Sequence of the first protein:
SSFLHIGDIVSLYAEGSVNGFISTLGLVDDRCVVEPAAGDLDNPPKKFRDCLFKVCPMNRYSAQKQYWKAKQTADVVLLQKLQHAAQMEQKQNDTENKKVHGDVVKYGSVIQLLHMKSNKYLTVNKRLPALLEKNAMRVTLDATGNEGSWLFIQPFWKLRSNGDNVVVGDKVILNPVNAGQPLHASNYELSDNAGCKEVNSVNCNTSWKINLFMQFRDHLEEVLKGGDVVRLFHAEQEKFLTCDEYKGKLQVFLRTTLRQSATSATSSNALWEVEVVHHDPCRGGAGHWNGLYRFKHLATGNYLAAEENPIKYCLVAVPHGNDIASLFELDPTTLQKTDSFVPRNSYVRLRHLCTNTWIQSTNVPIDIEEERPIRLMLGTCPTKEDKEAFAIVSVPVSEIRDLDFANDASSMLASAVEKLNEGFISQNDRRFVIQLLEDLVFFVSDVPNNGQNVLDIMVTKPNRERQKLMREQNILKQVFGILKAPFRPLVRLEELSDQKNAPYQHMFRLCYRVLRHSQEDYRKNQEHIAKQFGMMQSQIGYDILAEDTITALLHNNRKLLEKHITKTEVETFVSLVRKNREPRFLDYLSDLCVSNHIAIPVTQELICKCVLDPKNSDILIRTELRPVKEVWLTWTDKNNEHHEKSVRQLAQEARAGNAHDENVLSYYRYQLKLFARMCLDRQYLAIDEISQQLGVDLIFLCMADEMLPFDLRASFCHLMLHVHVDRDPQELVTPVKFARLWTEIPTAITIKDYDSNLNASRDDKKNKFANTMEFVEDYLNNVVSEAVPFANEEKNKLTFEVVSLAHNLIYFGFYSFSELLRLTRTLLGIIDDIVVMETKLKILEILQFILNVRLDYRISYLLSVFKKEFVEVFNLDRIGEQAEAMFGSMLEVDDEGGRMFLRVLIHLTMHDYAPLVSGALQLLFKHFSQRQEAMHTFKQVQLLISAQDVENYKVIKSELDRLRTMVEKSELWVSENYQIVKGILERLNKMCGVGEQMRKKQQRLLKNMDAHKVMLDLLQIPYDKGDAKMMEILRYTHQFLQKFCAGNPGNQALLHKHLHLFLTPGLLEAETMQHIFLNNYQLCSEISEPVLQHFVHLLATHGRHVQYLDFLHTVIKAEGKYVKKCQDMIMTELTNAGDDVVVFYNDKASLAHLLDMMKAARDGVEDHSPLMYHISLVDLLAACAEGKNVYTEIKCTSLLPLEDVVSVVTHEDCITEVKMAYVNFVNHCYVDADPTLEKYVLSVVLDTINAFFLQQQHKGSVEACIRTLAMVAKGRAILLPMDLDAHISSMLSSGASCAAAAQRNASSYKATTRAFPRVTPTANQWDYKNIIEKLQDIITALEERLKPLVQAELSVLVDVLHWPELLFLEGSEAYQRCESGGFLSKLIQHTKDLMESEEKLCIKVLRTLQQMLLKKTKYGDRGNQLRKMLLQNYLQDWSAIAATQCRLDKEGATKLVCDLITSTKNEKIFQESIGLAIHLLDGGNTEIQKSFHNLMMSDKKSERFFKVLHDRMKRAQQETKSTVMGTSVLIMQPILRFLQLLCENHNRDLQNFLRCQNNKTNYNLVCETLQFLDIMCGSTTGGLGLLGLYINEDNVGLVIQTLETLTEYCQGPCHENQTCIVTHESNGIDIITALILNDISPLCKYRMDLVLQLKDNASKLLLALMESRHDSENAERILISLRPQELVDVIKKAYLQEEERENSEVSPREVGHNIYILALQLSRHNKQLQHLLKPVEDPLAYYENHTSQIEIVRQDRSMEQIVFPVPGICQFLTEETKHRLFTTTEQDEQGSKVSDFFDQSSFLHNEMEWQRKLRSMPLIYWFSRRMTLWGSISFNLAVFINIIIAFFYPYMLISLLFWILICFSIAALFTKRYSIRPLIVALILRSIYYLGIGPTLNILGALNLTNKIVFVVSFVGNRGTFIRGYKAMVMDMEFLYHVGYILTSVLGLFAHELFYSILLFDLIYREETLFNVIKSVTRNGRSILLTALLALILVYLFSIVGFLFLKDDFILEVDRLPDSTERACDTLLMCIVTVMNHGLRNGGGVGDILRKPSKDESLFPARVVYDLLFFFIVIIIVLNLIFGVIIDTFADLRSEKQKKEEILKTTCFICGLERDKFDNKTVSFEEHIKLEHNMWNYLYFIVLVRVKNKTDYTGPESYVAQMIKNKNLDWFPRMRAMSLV

These two protein chains interact to form a complex.

Interface contacts:
Residue S2484 in the second protein contacts residue V2399 in the first protein (closest heavy-atom distance 3.4 Å).
Residue M2605 in the second protein is in contact with residue N2550 in the first protein (closest heavy-atom distance 3.3 Å).
Residue D2518 in the second protein is in contact with residue R2524 in the first protein (closest heavy-atom distance 2.3 Å).
Residue H95 in the second protein is in contact with residue L1922 in the first protein (closest heavy-atom distance 3.7 Å).
Residue S6 in the second protein is in contact with residue L374 in the first protein (closest heavy-atom distance 3.3 Å).
Residue D2486 in the second protein contacts residue R2401 in the first protein (closest heavy-atom distance 3.6 Å).
Residue K169 in the second protein interacts with residue A246 in the first protein (closest heavy-atom distance 3.6 Å).
Residue W168 in the second protein is in contact with residue D425 in the first protein (closest heavy-atom distance 3.8 Å).
Residue F2501 in the second protein interacts with residue R2471 in the first protein (closest heavy-atom distance 3.6 Å).
Residue G2474 in the second protein is in contact with residue R2471 in the first protein (closest heavy-atom distance 2.7 Å).
Residue K145 in the second protein is in contact with residue T1292 in the first protein (closest heavy-atom distance 3.5 Å).
Residue K92 in the second protein interacts with residue G1923 in the first protein (closest heavy-atom distance 3.5 Å).
Residue R2606 in the second protein contacts residue N2550 in the first protein (closest heavy-atom distance 3.8 Å).
Residue V2515 in the second protein contacts residue F2520 in the first protein (closest heavy-atom distance 3.3 Å).
Residue Y2381 in the second protein is in contact with residue N2216 in the first protein (closest heavy-atom distance 3.5 Å).
Residue K2482 in the second protein is in contact with residue D2400 in the first protein (closest heavy-atom distance 2.8 Å).
Residue E2163 in the second protein interacts with residue K2535 in the first protein (closest heavy-atom distance 2.7 Å).
Residue K92 in the second protein is in contact with residue L1924 in the first protein (closest heavy-atom distance 3.8 Å).
Residue F2388 in the second protein interacts with residue Y2223 in the first protein (closest heavy-atom distance 3.5 Å).
Residue F7 in the second protein contacts residue L374 in the first protein (closest heavy-atom distance 3.2 Å).
Residue L2459 in the second protein is in contact with residue A2220 in the first protein (closest heavy-atom distance 3.7 Å).
Residue Y2381 in the second protein contacts residue S2342 in the first protein (closest heavy-atom distance 3.5 Å).
Residue E2163 in the second protein is in contact with residue R2545 in the first protein (closest heavy-atom distance 2.3 Å).
Residue D2497 in the second protein interacts with residue R2471 in the first protein (closest heavy-atom distance 3.1 Å).
Residue K2482 in the second protein interacts with residue E2398 in the first protein (closest heavy-atom distance 3.6 Å).
Residue R2604 in the second protein contacts residue N2550 in the first protein (closest heavy-atom distance 3.5 Å).
Residue R2367 in the second protein is in contact with residue E2352 in the first protein (closest heavy-atom distance 2.5 Å).
Residue F2501 in the second protein interacts with residue L2470 in the first protein (closest heavy-atom distance 3.7 Å).
Residue F2490 in the second protein is in contact with residue V2463 in the first protein (closest heavy-atom distance 3.5 Å).
Residue N467 in the second protein contacts residue D1330 in the first protein (closest heavy-atom distance 2.9 Å).
Residue A96 in the second protein contacts residue T1919 in the first protein (closest heavy-atom distance 3.1 Å).
Residue Q70 in the second protein interacts with residue Y1928 in the first protein (closest heavy-atom distance 2.7 Å).
Residue K137 in the second protein is in contact with residue H1288 in the first protein (closest heavy-atom distance 3.6 Å).
Residue L2459 in the second protein interacts with residue F2221 in the first protein (closest heavy-atom distance 3.8 Å).
Residue Y2381 in the second protein interacts with residue I2219 in the first protein (closest heavy-atom distance 3.6 Å).
Residue A2521 in the second protein is in contact with residue R2524 in the first protein (closest heavy-atom distance 3.7 Å).
Residue R171 in the second protein contacts residue T372 in the first protein (closest heavy-atom distance 3.8 Å).
Residue K169 in the second protein interacts with residue E247 in the first protein (closest heavy-atom distance 3.1 Å).
Residue G2477 in the second protein contacts residue R2471 in the first protein (closest heavy-atom distance 3.1 Å).
Residue P2483 in the second protein contacts residue V2399 in the first protein (closest heavy-atom distance 3.4 Å).
Residue K145 in the second protein interacts with residue D1331 in the first protein (closest heavy-atom distance 2.4 Å).
Residue D2478 in the second protein is in contact with residue R2471 in the first protein (closest heavy-atom distance 3.4 Å).
Residue R2481 in the second protein contacts residue D2400 in the first protein (closest heavy-atom distance 3.8 Å).
Residue F2513 in the second protein interacts with residue F2513 in the first protein (closest heavy-atom distance 3.3 Å).
Residue L170 in the second protein is in contact with residue Y386 in the first protein (closest heavy-atom distance 3.5 Å).
Residue L2389 in the second protein interacts with residue L2339 in the first protein (closest heavy-atom distance 3.8 Å).
Residue I2378 in the second protein is in contact with residue F2346 in the first protein (closest heavy-atom distance 3.6 Å).
Residue L2371 in the second protein is in contact with residue E2352 in the first protein (closest heavy-atom distance 3.5 Å).
Residue Y2381 in the second protein interacts with residue A2220 in the first protein (closest heavy-atom distance 3.7 Å).
Residue R138 in the second protein is in contact with residue H1288 in the first protein (closest heavy-atom distance 3.0 Å).
Residue L2371 in the second protein contacts residue L2355 in the first protein (closest heavy-atom distance 3.4 Å).
Residue Q2164 in the second protein contacts residue R2545 in the first protein (closest heavy-atom distance 3.0 Å).
Residue R64 in the second protein is in contact with residue T1918 in the first protein (closest heavy-atom distance 3.7 Å).
Residue R470 in the second protein interacts with residue D1330 in the first protein (closest heavy-atom distance 2.7 Å).
Residue N2510 in the second protein is in contact with residue F2513 in the first protein (closest heavy-atom distance 3.2 Å).
Residue K2485 in the second protein contacts residue R2453 in the first protein (closest heavy-atom distance 3.7 Å).
Residue R138 in the second protein is in contact with residue Q1284 in the first protein (closest heavy-atom distance 3.1 Å).
Residue K2482 in the second protein interacts with residue V2399 in the first protein (closest heavy-atom distance 3.3 Å).
Residue S5 in the second protein interacts with residue L374 in the first protein (closest heavy-atom distance 3.3 Å).
Residue D2522 in the second protein contacts residue R2524 in the first protein (closest heavy-atom distance 2.7 Å).

Sequence of the second protein:
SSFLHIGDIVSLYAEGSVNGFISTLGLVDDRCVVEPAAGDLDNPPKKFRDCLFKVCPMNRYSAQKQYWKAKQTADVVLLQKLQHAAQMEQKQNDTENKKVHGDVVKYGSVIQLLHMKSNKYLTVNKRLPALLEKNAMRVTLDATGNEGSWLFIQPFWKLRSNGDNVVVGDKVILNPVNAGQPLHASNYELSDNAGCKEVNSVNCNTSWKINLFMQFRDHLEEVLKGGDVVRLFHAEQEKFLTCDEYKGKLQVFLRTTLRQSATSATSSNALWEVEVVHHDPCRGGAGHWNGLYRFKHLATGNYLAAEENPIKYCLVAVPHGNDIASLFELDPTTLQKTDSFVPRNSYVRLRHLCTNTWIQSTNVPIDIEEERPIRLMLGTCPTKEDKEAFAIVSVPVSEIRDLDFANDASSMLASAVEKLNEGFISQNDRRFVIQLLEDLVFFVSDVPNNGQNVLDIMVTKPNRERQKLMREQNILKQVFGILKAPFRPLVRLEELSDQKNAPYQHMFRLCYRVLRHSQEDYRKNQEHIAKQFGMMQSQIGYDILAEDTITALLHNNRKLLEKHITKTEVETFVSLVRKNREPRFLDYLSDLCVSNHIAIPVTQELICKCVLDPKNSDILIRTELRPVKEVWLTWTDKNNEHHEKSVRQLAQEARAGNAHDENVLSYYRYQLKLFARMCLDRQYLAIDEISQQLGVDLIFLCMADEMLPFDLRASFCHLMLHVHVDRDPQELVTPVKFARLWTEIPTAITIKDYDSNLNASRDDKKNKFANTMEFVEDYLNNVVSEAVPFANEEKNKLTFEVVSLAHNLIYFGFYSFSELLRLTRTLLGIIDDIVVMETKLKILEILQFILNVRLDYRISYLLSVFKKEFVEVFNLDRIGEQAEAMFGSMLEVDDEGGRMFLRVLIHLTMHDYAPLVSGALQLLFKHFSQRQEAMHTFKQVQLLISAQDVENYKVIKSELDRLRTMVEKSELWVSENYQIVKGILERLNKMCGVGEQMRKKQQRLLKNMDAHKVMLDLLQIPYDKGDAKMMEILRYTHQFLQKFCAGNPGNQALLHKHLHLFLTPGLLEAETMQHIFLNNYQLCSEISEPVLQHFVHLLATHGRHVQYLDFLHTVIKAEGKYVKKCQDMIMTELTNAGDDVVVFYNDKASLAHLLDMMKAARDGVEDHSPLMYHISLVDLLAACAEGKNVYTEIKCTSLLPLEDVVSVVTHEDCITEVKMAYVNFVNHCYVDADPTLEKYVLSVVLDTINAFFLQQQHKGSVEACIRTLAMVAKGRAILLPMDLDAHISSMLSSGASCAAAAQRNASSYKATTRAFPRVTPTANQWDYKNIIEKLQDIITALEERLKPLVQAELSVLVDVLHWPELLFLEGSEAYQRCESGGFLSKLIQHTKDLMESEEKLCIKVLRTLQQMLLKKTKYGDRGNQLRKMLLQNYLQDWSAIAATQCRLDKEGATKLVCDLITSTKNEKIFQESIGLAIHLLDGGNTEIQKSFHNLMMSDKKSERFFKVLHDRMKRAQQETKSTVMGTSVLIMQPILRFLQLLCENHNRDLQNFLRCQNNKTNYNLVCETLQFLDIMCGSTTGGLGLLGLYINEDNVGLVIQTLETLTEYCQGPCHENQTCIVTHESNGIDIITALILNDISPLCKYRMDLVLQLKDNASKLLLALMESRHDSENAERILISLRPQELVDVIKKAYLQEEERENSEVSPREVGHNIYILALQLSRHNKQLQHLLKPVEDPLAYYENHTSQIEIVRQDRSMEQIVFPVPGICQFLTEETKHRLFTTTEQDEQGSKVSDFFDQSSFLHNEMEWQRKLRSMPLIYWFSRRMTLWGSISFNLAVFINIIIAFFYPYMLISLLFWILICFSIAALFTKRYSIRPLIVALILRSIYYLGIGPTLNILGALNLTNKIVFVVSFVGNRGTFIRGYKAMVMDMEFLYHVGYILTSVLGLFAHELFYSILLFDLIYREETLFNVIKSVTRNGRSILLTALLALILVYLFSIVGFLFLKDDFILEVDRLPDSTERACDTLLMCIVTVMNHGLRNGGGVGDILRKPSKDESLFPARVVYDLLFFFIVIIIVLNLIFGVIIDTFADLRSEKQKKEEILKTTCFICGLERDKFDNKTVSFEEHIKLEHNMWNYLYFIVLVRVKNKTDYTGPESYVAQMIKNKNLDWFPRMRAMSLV